Contacts between the two chains:
Residue V13 in the first protein interacts with residue V81 in the second protein (closest heavy-atom distance 3.5 Å).
Residue A21 in the first protein contacts residue T88 in the second protein (closest heavy-atom distance 4.0 Å).
Residue A17 in the first protein is in contact with residue T88 in the second protein (closest heavy-atom distance 3.3 Å).
Residue A24 in the first protein contacts residue V92 in the second protein (closest heavy-atom distance 3.9 Å).
Residue L18 in the first protein interacts with residue T88 in the second protein (closest heavy-atom distance 4.9 Å).
Residue H10 in the first protein interacts with residue V81 in the second protein (closest heavy-atom distance 3.5 Å).
Residue A78 in the first protein contacts residue V95 in the second protein (closest heavy-atom distance 4.7 Å).
Residue A14 in the first protein interacts with residue V81 in the second protein (closest heavy-atom distance 3.5 Å).
Residue L66 in the first protein contacts residue Y77 in the second protein (closest heavy-atom distance 4.6 Å).
Residue M70 in the first protein interacts with residue Y80 in the second protein (closest heavy-atom distance 3.5 Å).
Residue V74 in the first protein interacts with residue L87 in the second protein (closest heavy-atom distance 4.4 Å).
Residue A14 in the first protein is in contact with residue V84 in the second protein (closest heavy-atom distance 4.8 Å).
Residue Y3 in the first protein contacts residue L67 in the second protein (closest heavy-atom distance 3.5 Å).
Residue F20 in the first protein interacts with residue V92 in the second protein (closest heavy-atom distance 3.8 Å).
Residue A17 in the first protein contacts residue S85 in the second protein (closest heavy-atom distance 4.2 Å).
Residue F29 in the first protein contacts residue L99 in the second protein (closest heavy-atom distance 3.6 Å).
Residue S35 in the first protein contacts residue R100 in the second protein (closest heavy-atom distance 3.0 Å).
Residue Y6 in the first protein interacts with residue I74 in the second protein (closest heavy-atom distance 3.5 Å).
Residue L66 in the first protein interacts with residue Y80 in the second protein (closest heavy-atom distance 4.7 Å).
Residue F28 in the first protein contacts residue R100 in the second protein (closest heavy-atom distance 3.3 Å).
Residue F20 in the first protein is in contact with residue R89 in the second protein (closest heavy-atom distance 4.6 Å).
Residue F28 in the first protein interacts with residue E96 in the second protein (closest heavy-atom distance 4.6 Å).
Residue A14 in the first protein contacts residue Y77 in the second protein (closest heavy-atom distance 3.8 Å).
Residue P25 in the first protein is in contact with residue V92 in the second protein (closest heavy-atom distance 4.1 Å).
Residue M70 in the first protein is in contact with residue M83 in the second protein (closest heavy-atom distance 4.8 Å).
Residue Y6 in the first protein contacts residue N78 in the second protein (closest heavy-atom distance 3.8 Å).
Residue P63 in the first protein interacts with residue Y77 in the second protein (closest heavy-atom distance 3.9 Å).
Residue H10 in the first protein is in contact with residue Y77 in the second protein (closest heavy-atom distance 3.0 Å).
Residue H11 in the first protein is in contact with residue Y77 in the second protein (closest heavy-atom distance 3.0 Å).
Residue H10 in the first protein is in contact with residue I74 in the second protein (closest heavy-atom distance 4.0 Å).
Residue V74 in the first protein contacts residue T88 in the second protein (closest heavy-atom distance 4.3 Å).
Residue F28 in the first protein contacts residue L99 in the second protein (closest heavy-atom distance 3.6 Å).
Residue S67 in the first protein is in contact with residue Y80 in the second protein (closest heavy-atom distance 4.0 Å).
Residue I71 in the first protein contacts residue L87 in the second protein (closest heavy-atom distance 4.2 Å).
Residue F20 in the first protein interacts with residue T88 in the second protein (closest heavy-atom distance 3.6 Å).
Residue Y3 in the first protein interacts with residue S70 in the second protein (closest heavy-atom distance 3.8 Å).
Residue P25 in the first protein interacts with residue V95 in the second protein (closest heavy-atom distance 4.9 Å).
Residue V74 in the first protein is in contact with residue G91 in the second protein (closest heavy-atom distance 4.6 Å).
Residue H10 in the first protein is in contact with residue N78 in the second protein (closest heavy-atom distance 3.4 Å).
Residue A17 in the first protein contacts residue V84 in the second protein (closest heavy-atom distance 3.6 Å).
Residue F65 in the first protein is in contact with residue Y80 in the second protein (closest heavy-atom distance 3.7 Å).

These two protein chains interact to form a complex.

Sequence of the first protein:
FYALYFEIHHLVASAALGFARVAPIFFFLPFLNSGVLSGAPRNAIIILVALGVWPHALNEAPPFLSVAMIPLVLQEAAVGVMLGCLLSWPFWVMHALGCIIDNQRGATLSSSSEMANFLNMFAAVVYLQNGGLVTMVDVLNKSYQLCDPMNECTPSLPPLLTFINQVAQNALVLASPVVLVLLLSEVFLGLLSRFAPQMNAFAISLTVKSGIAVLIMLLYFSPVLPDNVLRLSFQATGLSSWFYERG

Sequence of the second protein:
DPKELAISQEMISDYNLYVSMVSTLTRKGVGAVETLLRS